Contacts between the two chains:
Residue K69 in chain B contacts residue F13 in chain A (closest heavy-atom distance 4.0 Å).
Residue G64 in chain B interacts with residue F23 in chain A (closest heavy-atom distance 3.5 Å).
Residue V50 in chain B interacts with residue F23 in chain A (closest heavy-atom distance 4.0 Å).
Residue L110 in chain B is in contact with residue L29 in chain A (closest heavy-atom distance 4.0 Å).
Residue L66 in chain B is in contact with residue F13 in chain A (closest heavy-atom distance 3.6 Å).
Residue R70 in chain B contacts residue N2 in chain A (closest heavy-atom distance 3.4 Å).
Residue L110 in chain B contacts residue S24 in chain A (closest heavy-atom distance 3.8 Å).
Residue H61 in chain B is in contact with residue L29 in chain A (closest heavy-atom distance 4.3 Å).
Residue R46 in chain B is in contact with residue F32 in chain A (closest heavy-atom distance 3.7 Å).
Residue V50 in chain B is in contact with residue F32 in chain A (closest heavy-atom distance 3.9 Å).
Residue L63 in chain B interacts with residue N10 in chain A (closest heavy-atom distance 3.9 Å).
Residue F65 in chain B contacts residue F23 in chain A (closest heavy-atom distance 3.4 Å).
Residue A53 in chain B is in contact with residue W5 in chain A (closest heavy-atom distance 3.3 Å).
Residue P67 in chain B interacts with residue I3 in chain A (closest heavy-atom distance 4.1 Å).
Residue S62 in chain B contacts residue N10 in chain A (closest heavy-atom distance 4.2 Å).
Residue V50 in chain B interacts with residue V33 in chain A (closest heavy-atom distance 3.5 Å).
Residue A53 in chain B is in contact with residue F23 in chain A (closest heavy-atom distance 3.5 Å).
Residue K111 in chain B contacts residue Q37 in chain A (closest heavy-atom distance 4.3 Å).
Residue L63 in chain B is in contact with residue E9 in chain A (closest heavy-atom distance 4.3 Å).
Residue M49 in chain B interacts with residue W5 in chain A (closest heavy-atom distance 3.0 Å).
Residue L110 in chain B is in contact with residue F32 in chain A (closest heavy-atom distance 3.5 Å).
Residue L71 in chain B is in contact with residue I3 in chain A (closest heavy-atom distance 3.6 Å).
Residue P67 in chain B is in contact with residue A4 in chain A (closest heavy-atom distance 3.6 Å).
Residue L52 in chain B contacts residue W5 in chain A (closest heavy-atom distance 3.4 Å).
Residue F103 in chain B is in contact with residue F21 in chain A (closest heavy-atom distance 3.4 Å).
Residue F65 in chain B interacts with residue S22 in chain A (closest heavy-atom distance 4.2 Å).
Residue P67 in chain B interacts with residue W5 in chain A (closest heavy-atom distance 3.1 Å).
Residue F107 in chain B interacts with residue S24 in chain A (closest heavy-atom distance 4.1 Å).
Residue L63 in chain B interacts with residue F21 in chain A (closest heavy-atom distance 3.6 Å).
Residue L66 in chain B interacts with residue F21 in chain A (closest heavy-atom distance 3.9 Å).
Residue R70 in chain B is in contact with residue I3 in chain A (closest heavy-atom distance 3.3 Å).
Residue F65 in chain B interacts with residue F21 in chain A (closest heavy-atom distance 2.7 Å).
Residue R47 in chain B interacts with residue V33 in chain A (closest heavy-atom distance 3.7 Å).
Residue G54 in chain B interacts with residue L29 in chain A (closest heavy-atom distance 3.5 Å).
Residue E89 in chain B interacts with residue D17 in chain A (closest heavy-atom distance 3.2 Å).
Residue C45 in chain B is in contact with residue I3 in chain A (closest heavy-atom distance 3.8 Å).
Residue L63 in chain B interacts with residue W5 in chain A (closest heavy-atom distance 4.4 Å).
Residue L63 in chain B is in contact with residue L8 in chain A (closest heavy-atom distance 3.8 Å).
Residue I88 in chain B is in contact with residue K20 in chain A (closest heavy-atom distance 4.0 Å).
Residue F107 in chain B is in contact with residue F21 in chain A (closest heavy-atom distance 3.5 Å).
Residue Q100 in chain B interacts with residue K16 in chain A (closest heavy-atom distance 3.5 Å).
Residue M49 in chain B contacts residue F23 in chain A (closest heavy-atom distance 3.9 Å).
Residue R47 in chain B contacts residue E35 in chain A (closest heavy-atom distance 3.7 Å).
Residue G64 in chain B contacts residue W5 in chain A (closest heavy-atom distance 3.5 Å).
Residue P67 in chain B is in contact with residue L8 in chain A (closest heavy-atom distance 3.9 Å).
Residue G64 in chain B interacts with residue F21 in chain A (closest heavy-atom distance 3.7 Å).
Residue F103 in chain B is in contact with residue K20 in chain A (closest heavy-atom distance 3.6 Å).
Residue V50 in chain B is in contact with residue L29 in chain A (closest heavy-atom distance 3.7 Å).
Residue Q108 in chain B interacts with residue S24 in chain A (closest heavy-atom distance 3.8 Å).
Residue F107 in chain B contacts residue K20 in chain A (closest heavy-atom distance 3.7 Å).
Residue H61 in chain B is in contact with residue F23 in chain A (closest heavy-atom distance 3.6 Å).
Residue E89 in chain B is in contact with residue K20 in chain A (closest heavy-atom distance 3.0 Å).
Residue R47 in chain B contacts residue F32 in chain A (closest heavy-atom distance 2.7 Å).
Residue K69 in chain B interacts with residue F21 in chain A (closest heavy-atom distance 3.4 Å).
Residue F60 in chain B is in contact with residue W5 in chain A (closest heavy-atom distance 3.3 Å).
Residue K48 in chain B interacts with residue I3 in chain A (closest heavy-atom distance 3.5 Å).
Residue L110 in chain B contacts residue N28 in chain A (closest heavy-atom distance 3.9 Å).
Residue L66 in chain B interacts with residue N10 in chain A (closest heavy-atom distance 4.0 Å).
Residue Q108 in chain B interacts with residue S22 in chain A (closest heavy-atom distance 3.4 Å).
Residue L110 in chain B is in contact with residue Q37 in chain A (closest heavy-atom distance 2.7 Å).

Sequence of chain B:
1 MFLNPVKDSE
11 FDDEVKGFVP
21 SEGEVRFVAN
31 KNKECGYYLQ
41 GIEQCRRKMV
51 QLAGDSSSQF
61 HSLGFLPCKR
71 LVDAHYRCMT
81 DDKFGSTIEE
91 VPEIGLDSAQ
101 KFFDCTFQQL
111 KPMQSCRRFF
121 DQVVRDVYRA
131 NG

The following describes two proteins that form a bound complex.

Sequence of chain A:
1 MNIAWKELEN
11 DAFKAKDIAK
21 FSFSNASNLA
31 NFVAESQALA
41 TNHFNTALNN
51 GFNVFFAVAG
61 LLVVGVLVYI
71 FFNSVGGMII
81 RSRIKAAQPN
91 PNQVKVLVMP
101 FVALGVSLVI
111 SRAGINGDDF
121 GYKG